This data describes a binding interaction between two proteins.

Sequence of chain B:
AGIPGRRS

Sequence of chain A:
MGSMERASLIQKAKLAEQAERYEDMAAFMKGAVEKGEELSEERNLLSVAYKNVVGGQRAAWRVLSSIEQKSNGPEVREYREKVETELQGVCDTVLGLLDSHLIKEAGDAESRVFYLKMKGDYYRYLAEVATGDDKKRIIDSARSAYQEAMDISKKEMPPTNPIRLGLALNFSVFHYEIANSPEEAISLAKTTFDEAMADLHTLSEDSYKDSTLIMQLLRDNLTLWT

Contacts between the two chains:
Residue N231 in chain A contacts residue G6 in chain B (closest heavy-atom distance 3.0 Å).
Residue D220 in chain A contacts residue R12 in chain B (closest heavy-atom distance 2.7 Å).
Residue N231 in chain A interacts with residue A5 in chain B (closest heavy-atom distance 3.4 Å).
Residue W235 in chain A is in contact with residue A5 in chain B (closest heavy-atom distance 3.4 Å).
Residue L227 in chain A contacts residue I8 in chain B (closest heavy-atom distance 4.1 Å).
Residue L234 in chain A is in contact with residue A5 in chain B (closest heavy-atom distance 3.5 Å).
Residue G176 in chain A interacts with residue I8 in chain B (closest heavy-atom distance 4.2 Å).
Residue K54 in chain A interacts with residue P9 in chain B (closest heavy-atom distance 3.9 Å).
Residue E187 in chain A contacts residue A5 in chain B (closest heavy-atom distance 3.5 Å).
Residue N47 in chain A is in contact with residue G10 in chain B (closest heavy-atom distance 4.9 Å).
Residue V51 in chain A interacts with residue R11 in chain B (closest heavy-atom distance 3.6 Å).
Residue K54 in chain A is in contact with residue I8 in chain B (closest heavy-atom distance 3.6 Å).
Residue L179 in chain A interacts with residue G6 in chain B (closest heavy-atom distance 3.6 Å).
Residue L48 in chain A contacts residue R11 in chain B (closest heavy-atom distance 3.4 Å).
Residue I224 in chain A contacts residue I8 in chain B (closest heavy-atom distance 3.8 Å).
Residue M27 in chain A is in contact with residue R11 in chain B (closest heavy-atom distance 4.6 Å).
Residue N47 in chain A contacts residue R11 in chain B (closest heavy-atom distance 3.8 Å).
Residue K54 in chain A interacts with residue G10 in chain B (closest heavy-atom distance 3.6 Å).
Residue L227 in chain A is in contact with residue P9 in chain B (closest heavy-atom distance 3.8 Å).
Residue V51 in chain A is in contact with residue G10 in chain B (closest heavy-atom distance 3.2 Å).
Residue L223 in chain A is in contact with residue R12 in chain B (closest heavy-atom distance 4.3 Å).
Residue E19 in chain A interacts with residue R11 in chain B (closest heavy-atom distance 2.9 Å).
Residue N180 in chain A is in contact with residue I8 in chain B (closest heavy-atom distance 2.9 Å).
Residue V183 in chain A interacts with residue A5 in chain B (closest heavy-atom distance 4.4 Å).
Residue K127 in chain A is in contact with residue I8 in chain B (closest heavy-atom distance 3.7 Å).
Residue L179 in chain A interacts with residue I8 in chain B (closest heavy-atom distance 3.5 Å).
Residue V183 in chain A interacts with residue G6 in chain B (closest heavy-atom distance 3.6 Å).